Sequence of chain A:
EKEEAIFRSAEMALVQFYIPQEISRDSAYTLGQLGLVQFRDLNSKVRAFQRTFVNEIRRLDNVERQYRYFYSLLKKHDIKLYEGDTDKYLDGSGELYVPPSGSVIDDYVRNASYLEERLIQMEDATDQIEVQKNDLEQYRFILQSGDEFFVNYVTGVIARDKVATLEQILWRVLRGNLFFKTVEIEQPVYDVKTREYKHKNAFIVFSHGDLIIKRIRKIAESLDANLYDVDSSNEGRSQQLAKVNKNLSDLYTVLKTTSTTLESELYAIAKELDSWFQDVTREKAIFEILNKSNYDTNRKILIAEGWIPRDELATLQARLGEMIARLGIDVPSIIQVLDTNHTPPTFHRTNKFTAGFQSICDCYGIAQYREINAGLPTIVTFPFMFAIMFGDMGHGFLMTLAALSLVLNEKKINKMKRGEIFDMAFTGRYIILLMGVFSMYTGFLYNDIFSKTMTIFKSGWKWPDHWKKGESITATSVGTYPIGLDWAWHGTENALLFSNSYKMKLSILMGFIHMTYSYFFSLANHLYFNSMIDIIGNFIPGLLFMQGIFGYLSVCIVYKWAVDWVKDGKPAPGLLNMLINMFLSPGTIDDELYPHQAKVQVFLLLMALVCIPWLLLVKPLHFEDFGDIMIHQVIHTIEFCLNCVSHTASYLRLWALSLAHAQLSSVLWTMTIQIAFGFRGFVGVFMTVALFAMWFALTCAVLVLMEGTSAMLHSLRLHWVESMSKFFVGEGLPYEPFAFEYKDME

Sequence of chain B:
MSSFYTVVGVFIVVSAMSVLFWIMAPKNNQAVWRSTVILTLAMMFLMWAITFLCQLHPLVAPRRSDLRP

Contacts between the two chains:
Residue W522 in chain A interacts with residue A61 in chain B (closest heavy-atom distance 3.5 Å).
Residue F417 in chain A contacts residue M43 in chain B (closest heavy-atom distance 3.2 Å).
Residue S505 in chain A interacts with residue R64 in chain B (closest heavy-atom distance 3.3 Å).
Residue F417 in chain A interacts with residue M47 in chain B (closest heavy-atom distance 3.5 Å).
Residue N527 in chain A is in contact with residue P62 in chain B (closest heavy-atom distance 3.5 Å).
Residue V413 in chain A interacts with residue L39 in chain B (closest heavy-atom distance 3.6 Å).
Residue N527 in chain A is in contact with residue A61 in chain B (closest heavy-atom distance 3.5 Å).
Residue Y535 in chain A interacts with residue L53 in chain B (closest heavy-atom distance 3.7 Å).
Residue F531 in chain A contacts residue L56 in chain B (closest heavy-atom distance 3.6 Å).
Residue T475 in chain A is in contact with residue M47 in chain B (closest heavy-atom distance 3.7 Å).
Residue A528 in chain A is in contact with residue A61 in chain B (closest heavy-atom distance 3.3 Å).
Residue L478 in chain A is in contact with residue T51 in chain B (closest heavy-atom distance 3.6 Å).
Residue W500 in chain A contacts residue R68 in chain B (closest heavy-atom distance 2.4 Å).
Residue W594 in chain A is in contact with residue L53 in chain B (closest heavy-atom distance 3.5 Å).
Residue L539 in chain A contacts residue I50 in chain B (closest heavy-atom distance 3.6 Å).
Residue I506 in chain A contacts residue R64 in chain B (closest heavy-atom distance 3.0 Å).
Residue L542 in chain A contacts residue I50 in chain B (closest heavy-atom distance 3.7 Å).
Residue T387 in chain A contacts residue V32 in chain B (closest heavy-atom distance 3.8 Å).
Residue W594 in chain A contacts residue C54 in chain B (closest heavy-atom distance 3.1 Å).
Residue Y474 in chain A contacts residue W48 in chain B (closest heavy-atom distance 3.8 Å).
Residue M543 in chain A is in contact with residue L46 in chain B (closest heavy-atom distance 3.7 Å).
Residue W500 in chain A is in contact with residue D66 in chain B (closest heavy-atom distance 3.5 Å).
Residue G517 in chain A contacts residue T51 in chain B (closest heavy-atom distance 3.4 Å).
Residue A521 in chain A interacts with residue R63 in chain B (closest heavy-atom distance 3.8 Å).
Residue N384 in chain A interacts with residue N29 in chain B (closest heavy-atom distance 2.9 Å).
Residue V413 in chain A is in contact with residue T40 in chain B (closest heavy-atom distance 3.8 Å).
Residue T513 in chain A contacts residue C54 in chain B (closest heavy-atom distance 3.6 Å).
Residue I516 in chain A interacts with residue W48 in chain B (closest heavy-atom distance 3.5 Å).
Residue K593 in chain A contacts residue H57 in chain B (closest heavy-atom distance 3.8 Å).
Residue G503 in chain A contacts residue R64 in chain B (closest heavy-atom distance 3.7 Å).
Residue I421 in chain A contacts residue M47 in chain B (closest heavy-atom distance 3.6 Å).
Residue D597 in chain A contacts residue Q55 in chain B (closest heavy-atom distance 3.4 Å).
Residue E504 in chain A interacts with residue R64 in chain B (closest heavy-atom distance 2.8 Å).
Residue T525 in chain A is in contact with residue P62 in chain B (closest heavy-atom distance 3.2 Å).
Residue Y535 in chain A contacts residue I50 in chain B (closest heavy-atom distance 3.6 Å).
Residue W494 in chain A is in contact with residue L56 in chain B (closest heavy-atom distance 3.6 Å).
Residue I506 in chain A interacts with residue P62 in chain B (closest heavy-atom distance 3.2 Å).
Residue I412 in chain A interacts with residue T36 in chain B (closest heavy-atom distance 3.4 Å).
Residue T525 in chain A interacts with residue R63 in chain B (closest heavy-atom distance 3.3 Å).
Residue W494 in chain A is in contact with residue V60 in chain B (closest heavy-atom distance 3.5 Å).
Residue L409 in chain A contacts residue A31 in chain B (closest heavy-atom distance 3.4 Å).
Residue G524 in chain A contacts residue R63 in chain B (closest heavy-atom distance 3.1 Å).
Residue E504 in chain A is in contact with residue R63 in chain B (closest heavy-atom distance 3.7 Å).
Residue W522 in chain A contacts residue L59 in chain B (closest heavy-atom distance 3.1 Å).
Residue Y474 in chain A contacts residue M44 in chain B (closest heavy-atom distance 3.2 Å).
Residue Y550 in chain A interacts with residue L39 in chain B (closest heavy-atom distance 3.5 Å).
Residue I506 in chain A interacts with residue R63 in chain B (closest heavy-atom distance 3.4 Å).
Residue F531 in chain A interacts with residue L53 in chain B (closest heavy-atom distance 3.7 Å).
Residue V413 in chain A interacts with residue T36 in chain B (closest heavy-atom distance 3.5 Å).
Residue A508 in chain A is in contact with residue V60 in chain B (closest heavy-atom distance 3.7 Å).
Residue W496 in chain A contacts residue V60 in chain B (closest heavy-atom distance 3.7 Å).
Residue P515 in chain A contacts residue W48 in chain B (closest heavy-atom distance 3.0 Å).
Residue H499 in chain A contacts residue R68 in chain B (closest heavy-atom distance 3.3 Å).
Residue Y535 in chain A contacts residue T51 in chain B (closest heavy-atom distance 3.3 Å).
Residue W522 in chain A contacts residue V60 in chain B (closest heavy-atom distance 3.7 Å).
Residue T525 in chain A interacts with residue A61 in chain B (closest heavy-atom distance 3.3 Å).
Residue L478 in chain A contacts residue M47 in chain B (closest heavy-atom distance 3.8 Å).
Residue T513 in chain A contacts residue S2 in chain B (closest heavy-atom distance 3.3 Å).
Residue W594 in chain A interacts with residue I50 in chain B (closest heavy-atom distance 3.3 Å).
Residue F471 in chain A is in contact with residue T40 in chain B (closest heavy-atom distance 3.1 Å).

This data describes a binding interaction between two proteins.